Interface contacts:
Residue Y199 in chain A interacts with residue E4 in chain B (closest heavy-atom distance 3.1 Å).
Residue W441 in chain A interacts with residue Q6 in chain B (closest heavy-atom distance 3.7 Å).
Residue Y433 in chain A interacts with residue Q6 in chain B (closest heavy-atom distance 3.5 Å).
Residue Q368 in chain A interacts with residue I5 in chain B (closest heavy-atom distance 3.5 Å).
Residue Q368 in chain A interacts with residue Q6 in chain B (closest heavy-atom distance 4.7 Å).
Residue Y195 in chain A interacts with residue L7 in chain B (closest heavy-atom distance 4.1 Å).
Residue Q368 in chain A interacts with residue V2 in chain B (closest heavy-atom distance 3.1 Å).
Residue S359 in chain A interacts with residue H9 in chain B (closest heavy-atom distance 4.1 Å).
Residue W441 in chain A contacts residue L7 in chain B (closest heavy-atom distance 4.1 Å).
Residue F292 in chain A contacts residue E4 in chain B (closest heavy-atom distance 3.7 Å).
Residue L358 in chain A interacts with residue K13 in chain B (closest heavy-atom distance 3.5 Å).
Residue L296 in chain A interacts with residue I5 in chain B (closest heavy-atom distance 3.5 Å).
Residue T434 in chain A is in contact with residue Q10 in chain B (closest heavy-atom distance 3.1 Å).
Residue L358 in chain A is in contact with residue H9 in chain B (closest heavy-atom distance 4.6 Å).
Residue L293 in chain A interacts with residue M8 in chain B (closest heavy-atom distance 4.5 Å).
Residue Y249 in chain A is in contact with residue M8 in chain B (closest heavy-atom distance 3.1 Å).
Residue V436 in chain A contacts residue Q10 in chain B (closest heavy-atom distance 3.2 Å).
Residue L248 in chain A contacts residue M8 in chain B (closest heavy-atom distance 4.7 Å).
Residue Q368 in chain A is in contact with residue H9 in chain B (closest heavy-atom distance 4.0 Å).
Residue F188 in chain A is in contact with residue L7 in chain B (closest heavy-atom distance 3.5 Å).
Residue L358 in chain A interacts with residue A12 in chain B (closest heavy-atom distance 3.5 Å).
Residue M445 in chain A is in contact with residue Q6 in chain B (closest heavy-atom distance 3.5 Å).
Residue W441 in chain A is in contact with residue Q10 in chain B (closest heavy-atom distance 4.2 Å).
Residue E184 in chain A is in contact with residue W14 in chain B (closest heavy-atom distance 3.3 Å).
Residue L372 in chain A interacts with residue V2 in chain B (closest heavy-atom distance 4.1 Å).
Residue W356 in chain A contacts residue M8 in chain B (closest heavy-atom distance 4.6 Å).
Residue K244 in chain A contacts residue M8 in chain B (closest heavy-atom distance 4.0 Å).
Residue D357 in chain A interacts with residue M8 in chain B (closest heavy-atom distance 3.0 Å).
Residue Y249 in chain A contacts residue A12 in chain B (closest heavy-atom distance 4.1 Å).
Residue Q444 in chain A contacts residue Q6 in chain B (closest heavy-atom distance 3.5 Å).
Residue Y433 in chain A is in contact with residue I5 in chain B (closest heavy-atom distance 3.8 Å).
Residue F188 in chain A contacts residue Q10 in chain B (closest heavy-atom distance 4.3 Å).
Residue Y433 in chain A contacts residue Q10 in chain B (closest heavy-atom distance 3.5 Å).
Residue E181 in chain A is in contact with residue W14 in chain B (closest heavy-atom distance 4.4 Å).
Residue D357 in chain A contacts residue A12 in chain B (closest heavy-atom distance 3.2 Å).
Residue L191 in chain A is in contact with residue L7 in chain B (closest heavy-atom distance 3.7 Å).
Residue I367 in chain A contacts residue I5 in chain B (closest heavy-atom distance 4.0 Å).
Residue D357 in chain A is in contact with residue H9 in chain B (closest heavy-atom distance 3.1 Å).
Residue V289 in chain A interacts with residue M8 in chain B (closest heavy-atom distance 4.2 Å).
Residue I371 in chain A is in contact with residue I5 in chain B (closest heavy-atom distance 4.5 Å).
Residue M445 in chain A interacts with residue L7 in chain B (closest heavy-atom distance 4.2 Å).
Residue P432 in chain A contacts residue Q6 in chain B (closest heavy-atom distance 3.8 Å).
Residue F292 in chain A contacts residue M8 in chain B (closest heavy-atom distance 3.5 Å).
Residue I371 in chain A is in contact with residue V2 in chain B (closest heavy-atom distance 3.9 Å).
Residue M449 in chain A is in contact with residue L7 in chain B (closest heavy-atom distance 3.6 Å).
Residue F292 in chain A contacts residue I5 in chain B (closest heavy-atom distance 4.3 Å).
Residue R185 in chain A interacts with residue W14 in chain B (closest heavy-atom distance 3.5 Å).
Residue I241 in chain A interacts with residue E4 in chain B (closest heavy-atom distance 4.3 Å).
Residue L296 in chain A contacts residue E4 in chain B (closest heavy-atom distance 3.5 Å).
Residue Y300 in chain A is in contact with residue V2 in chain B (closest heavy-atom distance 3.8 Å).
Residue R237 in chain A interacts with residue E4 in chain B (closest heavy-atom distance 3.0 Å).
Residue L296 in chain A contacts residue V2 in chain B (closest heavy-atom distance 4.0 Å).
Residue T434 in chain A contacts residue Q6 in chain B (closest heavy-atom distance 3.3 Å).
Residue F188 in chain A is in contact with residue W14 in chain B (closest heavy-atom distance 4.1 Å).
Residue K364 in chain A interacts with residue H9 in chain B (closest heavy-atom distance 3.6 Å).
Residue Y433 in chain A is in contact with residue H9 in chain B (closest heavy-atom distance 2.6 Å).
Residue N452 in chain A interacts with residue E4 in chain B (closest heavy-atom distance 3.5 Å).
Residue E448 in chain A is in contact with residue E4 in chain B (closest heavy-atom distance 4.8 Å).
Residue M449 in chain A is in contact with residue E4 in chain B (closest heavy-atom distance 3.1 Å).
Residue L293 in chain A contacts residue I5 in chain B (closest heavy-atom distance 3.7 Å).

Sequence of chain A:
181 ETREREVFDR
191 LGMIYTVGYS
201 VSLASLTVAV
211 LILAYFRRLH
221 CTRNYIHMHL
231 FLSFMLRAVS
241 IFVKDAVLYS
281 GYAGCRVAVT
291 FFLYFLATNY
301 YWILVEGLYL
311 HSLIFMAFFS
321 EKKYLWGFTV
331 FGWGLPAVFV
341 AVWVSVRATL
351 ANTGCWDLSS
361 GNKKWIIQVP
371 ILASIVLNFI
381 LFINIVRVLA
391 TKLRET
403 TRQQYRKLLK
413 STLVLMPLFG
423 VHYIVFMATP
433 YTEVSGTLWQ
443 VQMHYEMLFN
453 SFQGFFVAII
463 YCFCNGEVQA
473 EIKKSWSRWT

This data describes a binding interaction between two proteins.

Sequence of chain B:
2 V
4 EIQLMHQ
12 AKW